Sequence of protein 1:
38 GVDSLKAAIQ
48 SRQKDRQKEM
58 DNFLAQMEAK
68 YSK

Contacts between the two chains:
Residue L90 in protein 2 contacts residue M57 in protein 1 (closest heavy-atom distance 4.5 Å).
Residue V87 in protein 2 contacts residue M64 in protein 1 (closest heavy-atom distance 3.6 Å).
Residue M84 in protein 2 is in contact with residue S69 in protein 1 (closest heavy-atom distance 3.8 Å).
Residue M84 in protein 2 contacts residue M64 in protein 1 (closest heavy-atom distance 4.6 Å).
Residue Y98 in protein 2 contacts residue Q54 in protein 1 (closest heavy-atom distance 4.9 Å).
Residue A83 in protein 2 is in contact with residue M64 in protein 1 (closest heavy-atom distance 4.0 Å).
Residue K91 in protein 2 is in contact with residue L61 in protein 1 (closest heavy-atom distance 3.7 Å).
Residue M84 in protein 2 interacts with residue E65 in protein 1 (closest heavy-atom distance 3.7 Å).
Residue Y98 in protein 2 is in contact with residue Q50 in protein 1 (closest heavy-atom distance 3.2 Å).
Residue L90 in protein 2 is in contact with residue L61 in protein 1 (closest heavy-atom distance 3.9 Å).
Residue M84 in protein 2 is in contact with residue Y68 in protein 1 (closest heavy-atom distance 3.9 Å).
Residue A83 in protein 2 interacts with residue Y68 in protein 1 (closest heavy-atom distance 4.0 Å).
Residue K91 in protein 2 interacts with residue E65 in protein 1 (closest heavy-atom distance 3.2 Å).
Residue V87 in protein 2 interacts with residue L61 in protein 1 (closest heavy-atom distance 4.0 Å).
Residue Y88 in protein 2 interacts with residue E65 in protein 1 (closest heavy-atom distance 3.9 Å).
Residue V87 in protein 2 interacts with residue E65 in protein 1 (closest heavy-atom distance 3.9 Å).
Residue G94 in protein 2 contacts residue Q54 in protein 1 (closest heavy-atom distance 3.6 Å).
Residue L90 in protein 2 interacts with residue F60 in protein 1 (closest heavy-atom distance 4.5 Å).

This data describes a binding interaction between two proteins.

Sequence of protein 2:
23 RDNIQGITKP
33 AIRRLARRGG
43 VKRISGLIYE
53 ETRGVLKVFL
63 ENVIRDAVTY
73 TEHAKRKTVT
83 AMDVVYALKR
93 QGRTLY